This data describes a binding interaction between two proteins.

Residue-level contacts at the interface:
Residue R97 in the first protein contacts residue Y9 in the second protein (closest heavy-atom distance 3.4 Å).
Residue Y84 in the first protein contacts residue Y9 in the second protein (closest heavy-atom distance 2.7 Å).
Residue A150 in the first protein interacts with residue E7 in the second protein (closest heavy-atom distance 4.1 Å).
Residue Y7 in the first protein contacts residue E1 in the second protein (closest heavy-atom distance 2.9 Å).
Residue Y99 in the first protein is in contact with residue R3 in the second protein (closest heavy-atom distance 3.1 Å).
Residue T73 in the first protein interacts with residue E6 in the second protein (closest heavy-atom distance 3.9 Å).
Residue T143 in the first protein interacts with residue Y9 in the second protein (closest heavy-atom distance 2.7 Å).
Residue M5 in the first protein contacts residue E1 in the second protein (closest heavy-atom distance 4.0 Å).
Residue Y99 in the first protein is in contact with residue E6 in the second protein (closest heavy-atom distance 4.1 Å).
Residue N70 in the first protein contacts residue E6 in the second protein (closest heavy-atom distance 3.9 Å).
Residue S77 in the first protein contacts residue S8 in the second protein (closest heavy-atom distance 3.4 Å).
Residue I66 in the first protein contacts residue A4 in the second protein (closest heavy-atom distance 3.7 Å).
Residue E152 in the first protein contacts residue E6 in the second protein (closest heavy-atom distance 3.8 Å).
Residue S77 in the first protein interacts with residue Y9 in the second protein (closest heavy-atom distance 2.8 Å).
Residue L163 in the first protein contacts residue E1 in the second protein (closest heavy-atom distance 4.5 Å).
Residue E152 in the first protein contacts residue E7 in the second protein (closest heavy-atom distance 3.0 Å).
Residue K146 in the first protein contacts residue S8 in the second protein (closest heavy-atom distance 2.7 Å).
Residue W147 in the first protein contacts residue S8 in the second protein (closest heavy-atom distance 2.9 Å).
Residue Y123 in the first protein interacts with residue Y9 in the second protein (closest heavy-atom distance 3.7 Å).
Residue Y74 in the first protein interacts with residue Y9 in the second protein (closest heavy-atom distance 3.7 Å).
Residue Y9 in the first protein contacts residue L2 in the second protein (closest heavy-atom distance 3.3 Å).
Residue Q155 in the first protein is in contact with residue R5 in the second protein (closest heavy-atom distance 3.1 Å).
Residue Y171 in the first protein is in contact with residue E1 in the second protein (closest heavy-atom distance 2.7 Å).
Residue R97 in the first protein is in contact with residue E6 in the second protein (closest heavy-atom distance 3.3 Å).
Residue S116 in the first protein contacts residue Y9 in the second protein (closest heavy-atom distance 2.6 Å).
Residue Y159 in the first protein is in contact with residue R3 in the second protein (closest heavy-atom distance 3.6 Å).
Residue Q155 in the first protein interacts with residue R3 in the second protein (closest heavy-atom distance 4.5 Å).
Residue E76 in the first protein contacts residue S8 in the second protein (closest heavy-atom distance 3.1 Å).
Residue S67 in the first protein is in contact with residue L2 in the second protein (closest heavy-atom distance 3.4 Å).
Residue N63 in the first protein interacts with residue E1 in the second protein (closest heavy-atom distance 3.0 Å).
Residue L81 in the first protein is in contact with residue Y9 in the second protein (closest heavy-atom distance 3.5 Å).
Residue Y9 in the first protein interacts with residue R3 in the second protein (closest heavy-atom distance 4.5 Å).
Residue I66 in the first protein contacts residue R3 in the second protein (closest heavy-atom distance 3.4 Å).
Residue Y74 in the first protein interacts with residue E6 in the second protein (closest heavy-atom distance 2.6 Å).
Residue Y9 in the first protein contacts residue E6 in the second protein (closest heavy-atom distance 3.4 Å).
Residue W147 in the first protein is in contact with residue E7 in the second protein (closest heavy-atom distance 3.7 Å).
Residue I95 in the first protein interacts with residue Y9 in the second protein (closest heavy-atom distance 3.8 Å).
Residue N80 in the first protein is in contact with residue Y9 in the second protein (closest heavy-atom distance 2.8 Å).
Residue N80 in the first protein interacts with residue S8 in the second protein (closest heavy-atom distance 4.2 Å).
Residue E152 in the first protein contacts residue R3 in the second protein (closest heavy-atom distance 2.9 Å).
Residue R62 in the first protein contacts residue E1 in the second protein (closest heavy-atom distance 2.7 Å).
Residue M45 in the first protein is in contact with residue L2 in the second protein (closest heavy-atom distance 4.0 Å).
Residue T73 in the first protein is in contact with residue S8 in the second protein (closest heavy-atom distance 3.8 Å).
Residue K146 in the first protein interacts with residue Y9 in the second protein (closest heavy-atom distance 2.9 Å).
Residue Q96 in the first protein is in contact with residue Y9 in the second protein (closest heavy-atom distance 4.5 Å).
Residue E152 in the first protein is in contact with residue R5 in the second protein (closest heavy-atom distance 4.5 Å).
Residue T73 in the first protein contacts residue E7 in the second protein (closest heavy-atom distance 4.3 Å).
Residue Y7 in the first protein interacts with residue L2 in the second protein (closest heavy-atom distance 3.4 Å).
Residue I124 in the first protein is in contact with residue Y9 in the second protein (closest heavy-atom distance 4.5 Å).
Residue R97 in the first protein contacts residue R3 in the second protein (closest heavy-atom distance 3.4 Å).
Residue I66 in the first protein contacts residue L2 in the second protein (closest heavy-atom distance 4.0 Å).
Residue L156 in the first protein interacts with residue R3 in the second protein (closest heavy-atom distance 3.3 Å).
Residue Y99 in the first protein is in contact with residue L2 in the second protein (closest heavy-atom distance 3.6 Å).
Residue W167 in the first protein contacts residue E1 in the second protein (closest heavy-atom distance 3.4 Å).
Residue W147 in the first protein is in contact with residue Y9 in the second protein (closest heavy-atom distance 3.8 Å).
Residue N63 in the first protein interacts with residue L2 in the second protein (closest heavy-atom distance 3.1 Å).
Residue Y59 in the first protein contacts residue E1 in the second protein (closest heavy-atom distance 3.6 Å).
Residue Y159 in the first protein contacts residue L2 in the second protein (closest heavy-atom distance 3.7 Å).
Residue Y159 in the first protein is in contact with residue E1 in the second protein (closest heavy-atom distance 2.6 Å).
Residue K146 in the first protein is in contact with residue E7 in the second protein (closest heavy-atom distance 3.7 Å).

Sequence of the first protein:
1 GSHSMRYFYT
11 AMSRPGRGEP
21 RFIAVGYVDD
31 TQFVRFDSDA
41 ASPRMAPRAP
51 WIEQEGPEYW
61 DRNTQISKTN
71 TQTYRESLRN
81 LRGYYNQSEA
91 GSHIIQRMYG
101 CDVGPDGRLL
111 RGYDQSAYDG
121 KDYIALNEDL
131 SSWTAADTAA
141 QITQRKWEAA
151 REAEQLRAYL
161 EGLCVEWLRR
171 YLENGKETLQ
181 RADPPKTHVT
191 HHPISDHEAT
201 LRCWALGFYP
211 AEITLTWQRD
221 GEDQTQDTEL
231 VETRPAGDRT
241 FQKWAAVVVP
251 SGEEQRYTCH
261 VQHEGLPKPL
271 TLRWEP

Sequence of the second protein:
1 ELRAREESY